Sequence of the second protein:
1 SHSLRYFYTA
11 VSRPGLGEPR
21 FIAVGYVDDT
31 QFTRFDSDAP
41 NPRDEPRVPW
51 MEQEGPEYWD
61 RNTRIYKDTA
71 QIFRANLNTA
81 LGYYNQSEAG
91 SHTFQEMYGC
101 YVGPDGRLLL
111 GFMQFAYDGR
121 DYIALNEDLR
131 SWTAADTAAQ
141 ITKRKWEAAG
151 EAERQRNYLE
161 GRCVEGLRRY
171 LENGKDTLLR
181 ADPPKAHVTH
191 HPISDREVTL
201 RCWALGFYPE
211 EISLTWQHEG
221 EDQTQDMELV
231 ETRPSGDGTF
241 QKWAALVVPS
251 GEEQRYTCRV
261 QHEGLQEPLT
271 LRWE

Sequence of the first protein:
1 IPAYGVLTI

The following describes two proteins that form a bound complex.

Interface contacts:
Residue Q155 in the second protein is in contact with residue A3 in the first protein (closest heavy-atom distance 4.6 Å).
Residue I65 in the second protein contacts residue A3 in the first protein (closest heavy-atom distance 3.4 Å).
Residue Y8 in the second protein contacts residue P2 in the first protein (closest heavy-atom distance 3.6 Å).
Residue T69 in the second protein is in contact with residue A3 in the first protein (closest heavy-atom distance 4.9 Å).
Residue L4 in the second protein is in contact with residue I1 in the first protein (closest heavy-atom distance 4.3 Å).
Residue R162 in the second protein contacts residue P2 in the first protein (closest heavy-atom distance 4.7 Å).
Residue T69 in the second protein interacts with residue Y4 in the first protein (closest heavy-atom distance 4.8 Å).
Residue Y66 in the second protein interacts with residue P2 in the first protein (closest heavy-atom distance 3.4 Å).
Residue R162 in the second protein is in contact with residue I1 in the first protein (closest heavy-atom distance 3.9 Å).
Residue A75 in the second protein is in contact with residue T8 in the first protein (closest heavy-atom distance 3.6 Å).
Residue I65 in the second protein is in contact with residue I1 in the first protein (closest heavy-atom distance 4.4 Å).
Residue E96 in the second protein contacts residue V6 in the first protein (closest heavy-atom distance 4.4 Å).
Residue N62 in the second protein is in contact with residue I1 in the first protein (closest heavy-atom distance 3.8 Å).
Residue Y6 in the second protein is in contact with residue I1 in the first protein (closest heavy-atom distance 2.8 Å).
Residue G166 in the second protein interacts with residue I1 in the first protein (closest heavy-atom distance 4.9 Å).
Residue Y98 in the second protein is in contact with residue A3 in the first protein (closest heavy-atom distance 3.0 Å).
Residue I65 in the second protein contacts residue Y4 in the first protein (closest heavy-atom distance 3.6 Å).
Residue I72 in the second protein interacts with residue V6 in the first protein (closest heavy-atom distance 3.5 Å).
Residue E151 in the second protein is in contact with residue L7 in the first protein (closest heavy-atom distance 3.2 Å).
Residue W146 in the second protein interacts with residue L7 in the first protein (closest heavy-atom distance 3.3 Å).
Residue Q155 in the second protein is in contact with residue V6 in the first protein (closest heavy-atom distance 3.7 Å).
Residue Y158 in the second protein interacts with residue P2 in the first protein (closest heavy-atom distance 3.6 Å).
Residue Y158 in the second protein contacts residue A3 in the first protein (closest heavy-atom distance 3.3 Å).
Residue Y58 in the second protein interacts with residue I1 in the first protein (closest heavy-atom distance 3.7 Å).
Residue Y158 in the second protein contacts residue I1 in the first protein (closest heavy-atom distance 2.7 Å).
Residue W146 in the second protein is in contact with residue V6 in the first protein (closest heavy-atom distance 3.8 Å).
Residue W146 in the second protein contacts residue I9 in the first protein (closest heavy-atom distance 3.9 Å).
Residue N76 in the second protein is in contact with residue I9 in the first protein (closest heavy-atom distance 2.8 Å).
Residue N76 in the second protein interacts with residue T8 in the first protein (closest heavy-atom distance 2.7 Å).
Residue Y98 in the second protein contacts residue P2 in the first protein (closest heavy-atom distance 3.3 Å).
Residue R61 in the second protein is in contact with residue Y4 in the first protein (closest heavy-atom distance 4.8 Å).
Residue T79 in the second protein is in contact with residue T8 in the first protein (closest heavy-atom distance 4.7 Å).
Residue T142 in the second protein contacts residue I9 in the first protein (closest heavy-atom distance 2.8 Å).
Residue F94 in the second protein is in contact with residue I9 in the first protein (closest heavy-atom distance 3.9 Å).
Residue F115 in the second protein interacts with residue V6 in the first protein (closest heavy-atom distance 4.0 Å).
Residue M113 in the second protein interacts with residue A3 in the first protein (closest heavy-atom distance 5.0 Å).
Residue W146 in the second protein is in contact with residue T8 in the first protein (closest heavy-atom distance 3.0 Å).
Residue I65 in the second protein interacts with residue P2 in the first protein (closest heavy-atom distance 3.8 Å).
Residue A80 in the second protein contacts residue I9 in the first protein (closest heavy-atom distance 4.3 Å).
Residue N76 in the second protein is in contact with residue L7 in the first protein (closest heavy-atom distance 4.8 Å).
Residue Y8 in the second protein is in contact with residue A3 in the first protein (closest heavy-atom distance 4.0 Å).
Residue I72 in the second protein contacts residue L7 in the first protein (closest heavy-atom distance 4.4 Å).
Residue R61 in the second protein contacts residue I1 in the first protein (closest heavy-atom distance 3.0 Å).
Residue Y122 in the second protein interacts with residue I9 in the first protein (closest heavy-atom distance 3.8 Å).
Residue Y170 in the second protein is in contact with residue I1 in the first protein (closest heavy-atom distance 2.5 Å).
Residue Q155 in the second protein interacts with residue Y4 in the first protein (closest heavy-atom distance 4.7 Å).
Residue Y6 in the second protein is in contact with residue P2 in the first protein (closest heavy-atom distance 3.4 Å).
Residue R162 in the second protein interacts with residue Y4 in the first protein (closest heavy-atom distance 3.6 Å).
Residue I72 in the second protein interacts with residue G5 in the first protein (closest heavy-atom distance 3.8 Å).
Residue T69 in the second protein interacts with residue G5 in the first protein (closest heavy-atom distance 3.7 Å).
Residue E151 in the second protein is in contact with residue V6 in the first protein (closest heavy-atom distance 3.7 Å).
Residue K145 in the second protein is in contact with residue T8 in the first protein (closest heavy-atom distance 2.9 Å).
Residue I72 in the second protein is in contact with residue T8 in the first protein (closest heavy-atom distance 3.9 Å).
Residue N62 in the second protein is in contact with residue P2 in the first protein (closest heavy-atom distance 3.5 Å).
Residue K145 in the second protein is in contact with residue L7 in the first protein (closest heavy-atom distance 4.2 Å).
Residue M113 in the second protein is in contact with residue V6 in the first protein (closest heavy-atom distance 3.8 Å).
Residue T79 in the second protein is in contact with residue I9 in the first protein (closest heavy-atom distance 3.8 Å).
Residue Y83 in the second protein is in contact with residue I9 in the first protein (closest heavy-atom distance 2.7 Å).
Residue K145 in the second protein contacts residue I9 in the first protein (closest heavy-atom distance 3.2 Å).
Residue A149 in the second protein interacts with residue L7 in the first protein (closest heavy-atom distance 3.4 Å).